Interface contacts:
Residue R47 in protein 1 contacts residue S52 in protein 2 (closest heavy-atom distance 3.1 Å).
Residue E48 in protein 1 is in contact with residue K53 in protein 2 (closest heavy-atom distance 3.1 Å).
Residue R47 in protein 1 contacts residue E51 in protein 2 (closest heavy-atom distance 3.1 Å).
Residue S50 in protein 1 contacts residue E51 in protein 2 (closest heavy-atom distance 4.0 Å).
Residue E55 in protein 1 is in contact with residue S52 in protein 2 (closest heavy-atom distance 3.7 Å).
Residue R121 in protein 1 interacts with residue N74 in protein 2 (closest heavy-atom distance 3.4 Å).
Residue I42 in protein 1 is in contact with residue E54 in protein 2 (closest heavy-atom distance 2.9 Å).
Residue L127 in protein 1 interacts with residue S52 in protein 2 (closest heavy-atom distance 3.5 Å).
Residue F52 in protein 1 is in contact with residue G46 in protein 2 (closest heavy-atom distance 3.5 Å).
Residue R51 in protein 1 contacts residue E51 in protein 2 (closest heavy-atom distance 3.8 Å).
Residue Y39 in protein 1 interacts with residue E54 in protein 2 (closest heavy-atom distance 3.2 Å).
Residue R51 in protein 1 interacts with residue G46 in protein 2 (closest heavy-atom distance 3.9 Å).
Residue Y39 in protein 1 contacts residue T73 in protein 2 (closest heavy-atom distance 3.2 Å).
Residue I33 in protein 1 interacts with residue I110 in protein 2 (closest heavy-atom distance 3.0 Å).
Residue R51 in protein 1 interacts with residue A49 in protein 2 (closest heavy-atom distance 2.7 Å).
Residue L45 in protein 1 interacts with residue K53 in protein 2 (closest heavy-atom distance 4.0 Å).
Residue R51 in protein 1 contacts residue K47 in protein 2 (closest heavy-atom distance 3.5 Å).
Residue L127 in protein 1 contacts residue N74 in protein 2 (closest heavy-atom distance 4.0 Å).
Residue E43 in protein 1 contacts residue E54 in protein 2 (closest heavy-atom distance 2.9 Å).
Residue E57 in protein 1 contacts residue S52 in protein 2 (closest heavy-atom distance 2.7 Å).
Residue L127 in protein 1 interacts with residue R76 in protein 2 (closest heavy-atom distance 3.2 Å).
Residue V120 in protein 1 contacts residue T75 in protein 2 (closest heavy-atom distance 3.0 Å).
Residue L45 in protein 1 interacts with residue S52 in protein 2 (closest heavy-atom distance 3.1 Å).
Residue T36 in protein 1 is in contact with residue T107 in protein 2 (closest heavy-atom distance 3.0 Å).
Residue F35 in protein 1 is in contact with residue T75 in protein 2 (closest heavy-atom distance 3.5 Å).
Residue Y39 in protein 1 interacts with residue N74 in protein 2 (closest heavy-atom distance 3.0 Å).
Residue F52 in protein 1 interacts with residue I45 in protein 2 (closest heavy-atom distance 3.7 Å).
Residue F52 in protein 1 is in contact with residue K47 in protein 2 (closest heavy-atom distance 3.0 Å).
Residue L45 in protein 1 is in contact with residue N74 in protein 2 (closest heavy-atom distance 3.0 Å).
Residue I129 in protein 1 interacts with residue T75 in protein 2 (closest heavy-atom distance 3.4 Å).
Residue Y39 in protein 1 is in contact with residue K53 in protein 2 (closest heavy-atom distance 3.9 Å).
Residue T36 in protein 1 interacts with residue I110 in protein 2 (closest heavy-atom distance 4.0 Å).
Residue V49 in protein 1 interacts with residue E51 in protein 2 (closest heavy-atom distance 4.0 Å).
Residue R51 in protein 1 interacts with residue G48 in protein 2 (closest heavy-atom distance 3.1 Å).
Residue V49 in protein 1 interacts with residue K53 in protein 2 (closest heavy-atom distance 3.5 Å).
Residue E43 in protein 1 is in contact with residue H103 in protein 2 (closest heavy-atom distance 2.6 Å).
Residue D54 in protein 1 interacts with residue K47 in protein 2 (closest heavy-atom distance 3.6 Å).
Residue R40 in protein 1 contacts residue D108 in protein 2 (closest heavy-atom distance 3.3 Å).
Residue R40 in protein 1 interacts with residue I110 in protein 2 (closest heavy-atom distance 3.9 Å).
Residue R51 in protein 1 is in contact with residue I45 in protein 2 (closest heavy-atom distance 2.3 Å).
Residue E43 in protein 1 is in contact with residue R100 in protein 2 (closest heavy-atom distance 3.0 Å).
Residue A123 in protein 1 interacts with residue R76 in protein 2 (closest heavy-atom distance 3.2 Å).
Residue R44 in protein 1 interacts with residue E54 in protein 2 (closest heavy-atom distance 2.8 Å).
Residue R47 in protein 1 is in contact with residue K53 in protein 2 (closest heavy-atom distance 3.3 Å).
Residue F52 in protein 1 interacts with residue G48 in protein 2 (closest heavy-atom distance 3.2 Å).
Residue Y39 in protein 1 is in contact with residue V72 in protein 2 (closest heavy-atom distance 4.1 Å).
Residue I129 in protein 1 is in contact with residue N74 in protein 2 (closest heavy-atom distance 3.3 Å).
Residue Y39 in protein 1 contacts residue H103 in protein 2 (closest heavy-atom distance 3.9 Å).
Residue R51 in protein 1 is in contact with residue E40 in protein 2 (closest heavy-atom distance 4.0 Å).
Residue V120 in protein 1 contacts residue K10 in protein 2 (closest heavy-atom distance 3.3 Å).
Residue R40 in protein 1 is in contact with residue C111 in protein 2 (closest heavy-atom distance 2.9 Å).
Residue E48 in protein 1 interacts with residue E51 in protein 2 (closest heavy-atom distance 3.7 Å).
Residue R51 in protein 1 interacts with residue L44 in protein 2 (closest heavy-atom distance 2.1 Å).
Residue R121 in protein 1 interacts with residue R76 in protein 2 (closest heavy-atom distance 3.2 Å).
Residue R40 in protein 1 interacts with residue H103 in protein 2 (closest heavy-atom distance 3.4 Å).
Residue R40 in protein 1 interacts with residue T107 in protein 2 (closest heavy-atom distance 2.2 Å).
Residue R121 in protein 1 is in contact with residue T75 in protein 2 (closest heavy-atom distance 4.1 Å).
Residue L45 in protein 1 interacts with residue E54 in protein 2 (closest heavy-atom distance 3.0 Å).
Residue I33 in protein 1 interacts with residue C111 in protein 2 (closest heavy-atom distance 3.6 Å).
Residue G122 in protein 1 contacts residue R76 in protein 2 (closest heavy-atom distance 3.4 Å).

Sequence of protein 1:
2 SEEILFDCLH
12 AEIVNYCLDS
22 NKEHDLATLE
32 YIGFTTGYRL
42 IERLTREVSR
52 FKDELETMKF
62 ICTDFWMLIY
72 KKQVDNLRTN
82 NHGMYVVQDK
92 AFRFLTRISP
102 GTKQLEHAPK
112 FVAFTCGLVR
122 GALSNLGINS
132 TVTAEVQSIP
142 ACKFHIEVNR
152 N

These two protein chains interact to form a complex.

Sequence of protein 2:
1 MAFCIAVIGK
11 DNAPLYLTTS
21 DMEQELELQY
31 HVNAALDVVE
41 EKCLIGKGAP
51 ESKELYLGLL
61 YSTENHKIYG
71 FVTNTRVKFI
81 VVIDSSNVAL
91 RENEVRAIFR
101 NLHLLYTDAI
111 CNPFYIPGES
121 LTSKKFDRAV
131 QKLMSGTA